Interface contacts:
Residue F50 in chain A is in contact with residue A113 in chain B (closest heavy-atom distance 3.2 Å).
Residue S99 in chain A interacts with residue V115 in chain B (closest heavy-atom distance 4.4 Å).
Residue I21 in chain A is in contact with residue D111 in chain B (closest heavy-atom distance 4.4 Å).
Residue F62 in chain A is in contact with residue V117 in chain B (closest heavy-atom distance 3.8 Å).
Residue S99 in chain A interacts with residue V117 in chain B (closest heavy-atom distance 3.1 Å).
Residue A64 in chain A interacts with residue T114 in chain B (closest heavy-atom distance 3.3 Å).
Residue V101 in chain A contacts residue L65 in chain B (closest heavy-atom distance 4.4 Å).
Residue Y94 in chain A is in contact with residue S58 in chain B (closest heavy-atom distance 3.9 Å).
Residue H68 in chain A interacts with residue W57 in chain B (closest heavy-atom distance 3.4 Å).
Residue S99 in chain A interacts with residue V118 in chain B (closest heavy-atom distance 4.6 Å).
Residue T63 in chain A is in contact with residue V117 in chain B (closest heavy-atom distance 3.7 Å).
Residue S105 in chain A interacts with residue N56 in chain B (closest heavy-atom distance 3.4 Å).
Residue P102 in chain A contacts residue E62 in chain B (closest heavy-atom distance 3.8 Å).
Residue F65 in chain A contacts residue F116 in chain B (closest heavy-atom distance 4.0 Å).
Residue F62 in chain A interacts with residue V115 in chain B (closest heavy-atom distance 3.4 Å).
Residue R61 in chain A contacts residue T108 in chain B (closest heavy-atom distance 4.6 Å).
Residue R66 in chain A contacts residue W57 in chain B (closest heavy-atom distance 2.9 Å).
Residue V101 in chain A interacts with residue M126 in chain B (closest heavy-atom distance 4.0 Å).
Residue F65 in chain A is in contact with residue V115 in chain B (closest heavy-atom distance 4.5 Å).
Residue S105 in chain A contacts residue W57 in chain B (closest heavy-atom distance 3.4 Å).
Residue P102 in chain A is in contact with residue M126 in chain B (closest heavy-atom distance 4.2 Å).
Residue P102 in chain A is in contact with residue S58 in chain B (closest heavy-atom distance 3.6 Å).
Residue I103 in chain A contacts residue S58 in chain B (closest heavy-atom distance 4.7 Å).
Residue T63 in chain A interacts with residue F116 in chain B (closest heavy-atom distance 4.3 Å).
Residue R61 in chain A is in contact with residue L106 in chain B (closest heavy-atom distance 4.5 Å).
Residue Y94 in chain A is in contact with residue W57 in chain B (closest heavy-atom distance 3.8 Å).
Residue I67 in chain A is in contact with residue W57 in chain B (closest heavy-atom distance 3.1 Å).
Residue S105 in chain A interacts with residue S58 in chain B (closest heavy-atom distance 3.4 Å).
Residue F65 in chain A is in contact with residue T114 in chain B (closest heavy-atom distance 4.6 Å).
Residue S99 in chain A is in contact with residue F116 in chain B (closest heavy-atom distance 3.5 Å).
Residue V101 in chain A contacts residue V118 in chain B (closest heavy-atom distance 3.6 Å).
Residue F50 in chain A is in contact with residue T114 in chain B (closest heavy-atom distance 3.5 Å).
Residue P102 in chain A is in contact with residue G61 in chain B (closest heavy-atom distance 4.3 Å).
Residue W104 in chain A contacts residue S58 in chain B (closest heavy-atom distance 3.5 Å).
Residue V101 in chain A is in contact with residue S122 in chain B (closest heavy-atom distance 4.2 Å).
Residue F62 in chain A is in contact with residue L106 in chain B (closest heavy-atom distance 4.9 Å).
Residue A64 in chain A interacts with residue V115 in chain B (closest heavy-atom distance 2.7 Å).
Residue A64 in chain A interacts with residue A113 in chain B (closest heavy-atom distance 3.3 Å).
Residue P69 in chain A is in contact with residue W57 in chain B (closest heavy-atom distance 3.7 Å).
Residue F65 in chain A contacts residue A113 in chain B (closest heavy-atom distance 4.7 Å).
Residue R61 in chain A contacts residue V115 in chain B (closest heavy-atom distance 3.9 Å).
Residue P23 in chain A interacts with residue A113 in chain B (closest heavy-atom distance 3.7 Å).
Residue P23 in chain A interacts with residue D111 in chain B (closest heavy-atom distance 4.3 Å).
Residue H22 in chain A interacts with residue A113 in chain B (closest heavy-atom distance 4.5 Å).
Residue R61 in chain A is in contact with residue N112 in chain B (closest heavy-atom distance 3.6 Å).
Residue A64 in chain A interacts with residue F116 in chain B (closest heavy-atom distance 4.9 Å).
Residue G100 in chain A is in contact with residue L65 in chain B (closest heavy-atom distance 4.9 Å).
Residue V101 in chain A is in contact with residue F116 in chain B (closest heavy-atom distance 4.8 Å).
Residue G100 in chain A contacts residue F116 in chain B (closest heavy-atom distance 3.6 Å).
Residue T63 in chain A is in contact with residue V115 in chain B (closest heavy-atom distance 3.3 Å).

These two protein chains interact to form a complex.

Sequence of chain A:
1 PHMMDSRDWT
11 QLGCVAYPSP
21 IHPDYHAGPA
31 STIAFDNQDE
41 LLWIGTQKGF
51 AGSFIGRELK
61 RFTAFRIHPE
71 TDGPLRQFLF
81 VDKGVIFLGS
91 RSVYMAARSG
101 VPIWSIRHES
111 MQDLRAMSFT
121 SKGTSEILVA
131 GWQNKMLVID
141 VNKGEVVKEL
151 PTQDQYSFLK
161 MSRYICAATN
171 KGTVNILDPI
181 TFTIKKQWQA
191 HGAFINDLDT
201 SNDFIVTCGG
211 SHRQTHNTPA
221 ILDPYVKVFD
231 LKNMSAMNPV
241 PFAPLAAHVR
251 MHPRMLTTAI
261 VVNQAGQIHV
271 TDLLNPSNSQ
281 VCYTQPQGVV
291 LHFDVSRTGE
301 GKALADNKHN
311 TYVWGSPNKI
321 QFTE

Sequence of chain B:
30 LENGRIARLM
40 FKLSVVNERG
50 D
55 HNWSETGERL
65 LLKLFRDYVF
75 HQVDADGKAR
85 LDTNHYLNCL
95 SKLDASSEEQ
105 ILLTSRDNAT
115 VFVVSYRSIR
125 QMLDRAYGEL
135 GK